Sequence of chain B:
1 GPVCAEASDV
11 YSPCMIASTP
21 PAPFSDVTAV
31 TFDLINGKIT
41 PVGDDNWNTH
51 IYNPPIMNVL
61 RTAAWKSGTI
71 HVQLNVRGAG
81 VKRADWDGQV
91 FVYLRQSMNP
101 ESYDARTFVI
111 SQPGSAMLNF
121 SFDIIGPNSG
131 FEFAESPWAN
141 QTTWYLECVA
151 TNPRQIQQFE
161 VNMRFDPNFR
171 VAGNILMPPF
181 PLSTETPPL

Residue-level contacts at the interface:
Residue T107 in chain B is in contact with residue N162 in chain A (closest heavy-atom distance 3.2 Å).
Residue V149 in chain B interacts with residue L189 in chain A (closest heavy-atom distance 3.8 Å).
Residue T107 in chain B contacts residue N75 in chain A (closest heavy-atom distance 2.9 Å).
Residue Y103 in chain B interacts with residue P54 in chain A (closest heavy-atom distance 3.7 Å).
Residue R106 in chain B is in contact with residue D9 in chain A (closest heavy-atom distance 3.3 Å).
Residue M117 in chain B is in contact with residue C4 in chain A (closest heavy-atom distance 3.5 Å).
Residue T107 in chain B interacts with residue M117 in chain A (closest heavy-atom distance 3.6 Å).
Residue F108 in chain B contacts residue A7 in chain A (closest heavy-atom distance 3.5 Å).
Residue D87 in chain B interacts with residue V81 in chain A (closest heavy-atom distance 3.6 Å).
Residue N119 in chain B is in contact with residue E6 in chain A (closest heavy-atom distance 3.5 Å).
Residue D104 in chain B is in contact with residue P13 in chain A (closest heavy-atom distance 3.6 Å).
Residue Q89 in chain B contacts residue S115 in chain A (closest heavy-atom distance 2.7 Å).
Residue Y103 in chain B is in contact with residue N53 in chain A (closest heavy-atom distance 2.9 Å).
Residue Y103 in chain B interacts with residue S183 in chain A (closest heavy-atom distance 2.9 Å).
Residue S111 in chain B interacts with residue P113 in chain A (closest heavy-atom distance 3.5 Å).
Residue R95 in chain B interacts with residue E185 in chain A (closest heavy-atom distance 3.4 Å).
Residue S121 in chain B interacts with residue S8 in chain A (closest heavy-atom distance 3.4 Å).
Residue S111 in chain B contacts residue S115 in chain A (closest heavy-atom distance 3.6 Å).
Residue A5 in chain B interacts with residue V3 in chain A (closest heavy-atom distance 3.2 Å).
Residue Y103 in chain B contacts residue Y52 in chain A (closest heavy-atom distance 3.5 Å).
Residue Q89 in chain B is in contact with residue G114 in chain A (closest heavy-atom distance 3.2 Å).
Residue Y93 in chain B is in contact with residue P188 in chain A (closest heavy-atom distance 3.4 Å).
Residue T107 in chain B contacts residue Q73 in chain A (closest heavy-atom distance 3.2 Å).
Residue N119 in chain B contacts residue C4 in chain A (closest heavy-atom distance 3.1 Å).
Residue H71 in chain B is in contact with residue E6 in chain A (closest heavy-atom distance 3.0 Å).
Residue A84 in chain B is in contact with residue K82 in chain A (closest heavy-atom distance 3.8 Å).
Residue S121 in chain B interacts with residue A7 in chain A (closest heavy-atom distance 2.9 Å).
Residue W86 in chain B contacts residue R83 in chain A (closest heavy-atom distance 2.7 Å).
Residue P100 in chain B is in contact with residue T184 in chain A (closest heavy-atom distance 3.7 Å).
Residue P2 in chain B contacts residue G1 in chain A (closest heavy-atom distance 3.4 Å).
Residue N119 in chain B is in contact with residue A7 in chain A (closest heavy-atom distance 2.9 Å).
Residue A84 in chain B contacts residue A84 in chain A (closest heavy-atom distance 3.2 Å).
Residue N119 in chain B contacts residue A5 in chain A (closest heavy-atom distance 3.6 Å).
Residue T107 in chain B is in contact with residue E160 in chain A (closest heavy-atom distance 2.9 Å).
Residue G1 in chain B interacts with residue G1 in chain A (closest heavy-atom distance 2.8 Å).
Residue D85 in chain B interacts with residue K82 in chain A (closest heavy-atom distance 3.2 Å).
Residue Y11 in chain B interacts with residue E6 in chain A (closest heavy-atom distance 3.5 Å).
Residue V109 in chain B is in contact with residue S115 in chain A (closest heavy-atom distance 3.0 Å).
Residue R106 in chain B is in contact with residue S8 in chain A (closest heavy-atom distance 2.4 Å).
Residue Y93 in chain B interacts with residue R77 in chain A (closest heavy-atom distance 3.3 Å).
Residue W86 in chain B is in contact with residue K82 in chain A (closest heavy-atom distance 3.6 Å).
Residue P113 in chain B is in contact with residue R83 in chain A (closest heavy-atom distance 3.5 Å).
Residue R106 in chain B interacts with residue Y11 in chain A (closest heavy-atom distance 3.3 Å).
Residue A105 in chain B is in contact with residue Y11 in chain A (closest heavy-atom distance 3.0 Å).
Residue F91 in chain B is in contact with residue S115 in chain A (closest heavy-atom distance 3.5 Å).
Residue D104 in chain B contacts residue E185 in chain A (closest heavy-atom distance 2.5 Å).
Residue W86 in chain B contacts residue V81 in chain A (closest heavy-atom distance 3.7 Å).
Residue V3 in chain B interacts with residue G1 in chain A (closest heavy-atom distance 3.8 Å).
Residue V109 in chain B contacts residue R77 in chain A (closest heavy-atom distance 3.5 Å).
Residue C4 in chain B contacts residue P2 in chain A (closest heavy-atom distance 3.6 Å).
Residue Y103 in chain B is in contact with residue E185 in chain A (closest heavy-atom distance 3.7 Å).
Residue Q89 in chain B contacts residue G78 in chain A (closest heavy-atom distance 3.0 Å).
Residue V109 in chain B is in contact with residue V76 in chain A (closest heavy-atom distance 3.5 Å).
Residue A105 in chain B contacts residue V10 in chain A (closest heavy-atom distance 3.3 Å).
Residue F91 in chain B interacts with residue R77 in chain A (closest heavy-atom distance 3.6 Å).
Residue F120 in chain B is in contact with residue A7 in chain A (closest heavy-atom distance 3.0 Å).
Residue S111 in chain B contacts residue R83 in chain A (closest heavy-atom distance 3.3 Å).
Residue R106 in chain B is in contact with residue Q73 in chain A (closest heavy-atom distance 3.3 Å).
Residue C4 in chain B interacts with residue V3 in chain A (closest heavy-atom distance 3.5 Å).
Residue F108 in chain B interacts with residue M117 in chain A (closest heavy-atom distance 3.2 Å).

Sequence of chain A:
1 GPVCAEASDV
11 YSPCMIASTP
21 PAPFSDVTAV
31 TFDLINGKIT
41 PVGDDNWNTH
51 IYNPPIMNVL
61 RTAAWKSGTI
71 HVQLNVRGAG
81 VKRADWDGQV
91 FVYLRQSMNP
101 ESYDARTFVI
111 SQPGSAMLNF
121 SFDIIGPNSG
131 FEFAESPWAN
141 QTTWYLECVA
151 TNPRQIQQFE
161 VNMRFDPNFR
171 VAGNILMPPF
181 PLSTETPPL

This data describes a binding interaction between two proteins.